Sequence of the second protein:
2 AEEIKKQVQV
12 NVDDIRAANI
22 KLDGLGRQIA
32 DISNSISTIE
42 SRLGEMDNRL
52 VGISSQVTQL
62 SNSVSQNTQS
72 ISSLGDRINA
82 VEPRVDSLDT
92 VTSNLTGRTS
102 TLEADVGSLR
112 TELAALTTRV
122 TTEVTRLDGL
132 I

Residue-level contacts at the interface:
Residue T93 in the first protein contacts residue L89 in the second protein (closest heavy-atom distance 3.5 Å).
Residue T97 in the first protein contacts residue L96 in the second protein (closest heavy-atom distance 3.5 Å).
Residue V13 in the first protein contacts residue N12 in the second protein (closest heavy-atom distance 3.6 Å).
Residue D90 in the first protein contacts residue L89 in the second protein (closest heavy-atom distance 3.6 Å).
Residue I72 in the first protein is in contact with residue I72 in the second protein (closest heavy-atom distance 3.8 Å).
Residue D90 in the first protein is in contact with residue R85 in the second protein (closest heavy-atom distance 2.9 Å).
Residue T118 in the first protein contacts residue L117 in the second protein (closest heavy-atom distance 3.6 Å).
Residue S62 in the first protein contacts residue L61 in the second protein (closest heavy-atom distance 3.7 Å).
Residue I79 in the first protein is in contact with residue L75 in the second protein (closest heavy-atom distance 3.7 Å).
Residue T122 in the first protein is in contact with residue R120 in the second protein (closest heavy-atom distance 2.7 Å).
Residue V9 in the first protein is in contact with residue Q8 in the second protein (closest heavy-atom distance 3.5 Å).
Residue V9 in the first protein interacts with residue V9 in the second protein (closest heavy-atom distance 3.7 Å).
Residue I16 in the first protein is in contact with residue N12 in the second protein (closest heavy-atom distance 3.7 Å).
Residue V107 in the first protein is in contact with residue V107 in the second protein (closest heavy-atom distance 3.7 Å).
Residue I30 in the first protein contacts residue L26 in the second protein (closest heavy-atom distance 3.7 Å).
Residue L128 in the first protein contacts residue L128 in the second protein (closest heavy-atom distance 3.7 Å).
Residue T118 in the first protein contacts residue R120 in the second protein (closest heavy-atom distance 3.5 Å).
Residue I30 in the first protein is in contact with residue Q29 in the second protein (closest heavy-atom distance 3.2 Å).
Residue V13 in the first protein contacts residue Q8 in the second protein (closest heavy-atom distance 3.5 Å).
Residue L23 in the first protein interacts with residue L26 in the second protein (closest heavy-atom distance 3.5 Å).
Residue L89 in the first protein is in contact with residue L89 in the second protein (closest heavy-atom distance 3.8 Å).
Residue I30 in the first protein interacts with residue I33 in the second protein (closest heavy-atom distance 3.8 Å).
Residue V107 in the first protein contacts residue L110 in the second protein (closest heavy-atom distance 3.6 Å).
Residue L44 in the first protein interacts with residue L44 in the second protein (closest heavy-atom distance 3.6 Å).
Residue V65 in the first protein contacts residue N68 in the second protein (closest heavy-atom distance 3.6 Å).
Residue L44 in the first protein is in contact with residue R43 in the second protein (closest heavy-atom distance 3.6 Å).
Residue T100 in the first protein is in contact with residue L103 in the second protein (closest heavy-atom distance 3.7 Å).
Residue I132 in the first protein interacts with residue L128 in the second protein (closest heavy-atom distance 3.8 Å).
Residue E104 in the first protein contacts residue R99 in the second protein (closest heavy-atom distance 2.9 Å).
Residue I72 in the first protein interacts with residue N68 in the second protein (closest heavy-atom distance 3.6 Å).
Residue S101 in the first protein contacts residue R99 in the second protein (closest heavy-atom distance 2.9 Å).
Residue V121 in the first protein contacts residue R120 in the second protein (closest heavy-atom distance 3.8 Å).
Residue L23 in the first protein is in contact with residue L23 in the second protein (closest heavy-atom distance 3.4 Å).
Residue V86 in the first protein is in contact with residue R85 in the second protein (closest heavy-atom distance 3.4 Å).
Residue V65 in the first protein contacts residue L61 in the second protein (closest heavy-atom distance 3.7 Å).
Residue D129 in the first protein interacts with residue L128 in the second protein (closest heavy-atom distance 3.6 Å).
Residue T93 in the first protein contacts residue T93 in the second protein (closest heavy-atom distance 3.6 Å).
Residue L114 in the first protein contacts residue E113 in the second protein (closest heavy-atom distance 3.6 Å).
Residue V65 in the first protein is in contact with residue V65 in the second protein (closest heavy-atom distance 3.5 Å).
Residue T100 in the first protein is in contact with residue R99 in the second protein (closest heavy-atom distance 3.7 Å).
Residue D24 in the first protein contacts residue K22 in the second protein (closest heavy-atom distance 3.8 Å).
Residue N12 in the first protein interacts with residue N12 in the second protein (closest heavy-atom distance 3.7 Å).
Residue I79 in the first protein is in contact with residue R78 in the second protein (closest heavy-atom distance 3.5 Å).
Residue V125 in the first protein contacts residue E124 in the second protein (closest heavy-atom distance 3.7 Å).
Residue V125 in the first protein is in contact with residue R127 in the second protein (closest heavy-atom distance 3.4 Å).
Residue I72 in the first protein is in contact with residue S71 in the second protein (closest heavy-atom distance 3.7 Å).
Residue D129 in the first protein is in contact with residue R127 in the second protein (closest heavy-atom distance 2.9 Å).
Residue N80 in the first protein is in contact with residue R78 in the second protein (closest heavy-atom distance 2.8 Å).
Residue G45 in the first protein contacts residue R43 in the second protein (closest heavy-atom distance 3.8 Å).
Residue L44 in the first protein interacts with residue M47 in the second protein (closest heavy-atom distance 3.5 Å).
Residue V52 in the first protein interacts with residue R50 in the second protein (closest heavy-atom distance 3.7 Å).
Residue V9 in the first protein interacts with residue N12 in the second protein (closest heavy-atom distance 3.5 Å).
Residue I16 in the first protein is in contact with residue I16 in the second protein (closest heavy-atom distance 3.7 Å).
Residue T69 in the first protein is in contact with residue N68 in the second protein (closest heavy-atom distance 3.0 Å).
Residue D87 in the first protein is in contact with residue R85 in the second protein (closest heavy-atom distance 2.7 Å).
Residue E83 in the first protein contacts residue R78 in the second protein (closest heavy-atom distance 2.9 Å).
Residue S55 in the first protein contacts residue I54 in the second protein (closest heavy-atom distance 3.5 Å).
Residue L51 in the first protein interacts with residue L51 in the second protein (closest heavy-atom distance 3.5 Å).
Residue M47 in the first protein contacts residue M47 in the second protein (closest heavy-atom distance 3.2 Å).
Residue D48 in the first protein interacts with residue R50 in the second protein (closest heavy-atom distance 2.6 Å).

Sequence of the first protein:
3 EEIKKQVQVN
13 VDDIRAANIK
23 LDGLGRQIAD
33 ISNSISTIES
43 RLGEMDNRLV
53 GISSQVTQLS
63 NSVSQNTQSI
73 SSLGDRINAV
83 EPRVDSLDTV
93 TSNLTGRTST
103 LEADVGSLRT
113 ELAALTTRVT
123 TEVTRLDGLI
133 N

This data describes a binding interaction between two proteins.